Sequence of chain B:
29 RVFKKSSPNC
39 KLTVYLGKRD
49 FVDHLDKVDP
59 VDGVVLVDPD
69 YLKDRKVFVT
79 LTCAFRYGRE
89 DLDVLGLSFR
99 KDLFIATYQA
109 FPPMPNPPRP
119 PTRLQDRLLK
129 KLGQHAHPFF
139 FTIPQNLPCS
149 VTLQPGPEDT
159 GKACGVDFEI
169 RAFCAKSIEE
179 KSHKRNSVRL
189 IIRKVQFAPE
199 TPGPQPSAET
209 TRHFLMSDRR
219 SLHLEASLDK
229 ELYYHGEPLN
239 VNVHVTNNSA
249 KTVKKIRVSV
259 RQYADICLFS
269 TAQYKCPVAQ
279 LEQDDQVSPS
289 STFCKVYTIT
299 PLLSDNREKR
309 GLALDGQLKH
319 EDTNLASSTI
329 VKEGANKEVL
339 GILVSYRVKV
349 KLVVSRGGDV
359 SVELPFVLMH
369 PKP

The following describes two proteins that form a bound complex.

Sequence of chain A:
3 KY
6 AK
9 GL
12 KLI

Residue-level contacts at the interface:
Residue K317 in chain B is in contact with residue L10 in chain A (closest heavy-atom distance 3.5 Å).
Residue K182 in chain B contacts residue K7 in chain A (closest heavy-atom distance 4.9 Å).
Residue R47 in chain B is in contact with residue L13 in chain A (closest heavy-atom distance 3.3 Å).
Residue R187 in chain B contacts residue L10 in chain A (closest heavy-atom distance 3.1 Å).
Residue K317 in chain B is in contact with residue K12 in chain A (closest heavy-atom distance 3.1 Å).
Residue R187 in chain B contacts residue G9 in chain A (closest heavy-atom distance 2.9 Å).
Residue F31 in chain B contacts residue L13 in chain A (closest heavy-atom distance 3.8 Å).
Residue F97 in chain B contacts residue Y4 in chain A (closest heavy-atom distance 3.2 Å).
Residue K32 in chain B contacts residue L13 in chain A (closest heavy-atom distance 3.8 Å).
Residue R187 in chain B interacts with residue K7 in chain A (closest heavy-atom distance 4.7 Å).
Residue L316 in chain B interacts with residue K12 in chain A (closest heavy-atom distance 3.5 Å).
Residue V30 in chain B contacts residue I14 in chain A (closest heavy-atom distance 3.7 Å).
Residue R169 in chain B is in contact with residue A6 in chain A (closest heavy-atom distance 4.6 Å).
Residue R47 in chain B interacts with residue K12 in chain A (closest heavy-atom distance 2.9 Å).
Residue E319 in chain B interacts with residue K12 in chain A (closest heavy-atom distance 3.5 Å).
Residue F97 in chain B contacts residue K3 in chain A (closest heavy-atom distance 3.2 Å).
Residue R47 in chain B interacts with residue I14 in chain A (closest heavy-atom distance 4.6 Å).
Residue K32 in chain B is in contact with residue I14 in chain A (closest heavy-atom distance 3.4 Å).
Residue K182 in chain B contacts residue A6 in chain A (closest heavy-atom distance 3.8 Å).
Residue V92 in chain B contacts residue K3 in chain A (closest heavy-atom distance 3.5 Å).
Residue K317 in chain B is in contact with residue L13 in chain A (closest heavy-atom distance 4.7 Å).
Residue H318 in chain B is in contact with residue K12 in chain A (closest heavy-atom distance 3.4 Å).
Residue F31 in chain B interacts with residue I14 in chain A (closest heavy-atom distance 3.3 Å).